Sequence of the first protein:
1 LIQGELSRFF

Sequence of the second protein:
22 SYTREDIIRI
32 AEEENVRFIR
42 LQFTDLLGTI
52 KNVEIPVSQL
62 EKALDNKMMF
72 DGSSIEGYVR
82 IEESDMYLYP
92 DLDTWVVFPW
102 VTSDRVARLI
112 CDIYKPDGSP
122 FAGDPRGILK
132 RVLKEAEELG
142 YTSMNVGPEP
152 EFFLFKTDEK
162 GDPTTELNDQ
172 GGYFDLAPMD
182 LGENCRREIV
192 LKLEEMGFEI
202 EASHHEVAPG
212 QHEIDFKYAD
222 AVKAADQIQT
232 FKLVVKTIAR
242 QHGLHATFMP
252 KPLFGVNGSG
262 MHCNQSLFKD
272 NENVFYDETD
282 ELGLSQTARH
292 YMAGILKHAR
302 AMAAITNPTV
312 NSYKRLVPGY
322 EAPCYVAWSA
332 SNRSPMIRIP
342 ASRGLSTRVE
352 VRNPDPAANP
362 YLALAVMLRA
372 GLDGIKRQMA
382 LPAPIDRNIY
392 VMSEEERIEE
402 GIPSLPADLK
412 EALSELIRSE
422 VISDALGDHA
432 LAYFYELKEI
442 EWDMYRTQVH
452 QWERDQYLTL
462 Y

Contacts between the two chains:
Residue Y79 in the second protein is in contact with residue F9 in the first protein (closest heavy-atom distance 3.8 Å).
Residue G78 in the second protein is in contact with residue E5 in the first protein (closest heavy-atom distance 4.9 Å).
Residue Y79 in the second protein is in contact with residue I2 in the first protein (closest heavy-atom distance 3.7 Å).
Residue Y79 in the second protein contacts residue E5 in the first protein (closest heavy-atom distance 3.5 Å).
Residue R81 in the second protein contacts residue E5 in the first protein (closest heavy-atom distance 3.6 Å).
Residue V80 in the second protein interacts with residue I2 in the first protein (closest heavy-atom distance 4.3 Å).
Residue Y79 in the second protein interacts with residue R8 in the first protein (closest heavy-atom distance 3.3 Å).
Residue M445 in the second protein contacts residue F9 in the first protein (closest heavy-atom distance 3.7 Å).
Residue R81 in the second protein contacts residue I2 in the first protein (closest heavy-atom distance 3.3 Å).
Residue E442 in the second protein interacts with residue F9 in the first protein (closest heavy-atom distance 4.1 Å).
Residue M445 in the second protein interacts with residue F10 in the first protein (closest heavy-atom distance 4.5 Å).
Residue I441 in the second protein contacts residue F9 in the first protein (closest heavy-atom distance 4.1 Å).
Residue Y79 in the second protein contacts residue L6 in the first protein (closest heavy-atom distance 3.5 Å).
Residue L48 in the second protein is in contact with residue R8 in the first protein (closest heavy-atom distance 4.7 Å).
Residue I441 in the second protein contacts residue I2 in the first protein (closest heavy-atom distance 4.7 Å).
Residue I441 in the second protein interacts with residue L6 in the first protein (closest heavy-atom distance 3.9 Å).

This data describes a binding interaction between two proteins.